Sequence of protein 1:
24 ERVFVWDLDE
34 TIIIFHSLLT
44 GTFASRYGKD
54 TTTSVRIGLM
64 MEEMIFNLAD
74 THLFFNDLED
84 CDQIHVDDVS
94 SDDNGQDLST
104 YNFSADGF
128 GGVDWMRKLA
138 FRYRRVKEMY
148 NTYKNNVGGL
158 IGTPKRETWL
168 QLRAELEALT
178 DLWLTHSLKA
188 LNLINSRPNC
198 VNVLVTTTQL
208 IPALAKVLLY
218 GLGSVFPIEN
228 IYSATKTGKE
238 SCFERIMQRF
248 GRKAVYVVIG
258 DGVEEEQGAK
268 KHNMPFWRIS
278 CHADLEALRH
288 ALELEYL

Sequence of protein 2:
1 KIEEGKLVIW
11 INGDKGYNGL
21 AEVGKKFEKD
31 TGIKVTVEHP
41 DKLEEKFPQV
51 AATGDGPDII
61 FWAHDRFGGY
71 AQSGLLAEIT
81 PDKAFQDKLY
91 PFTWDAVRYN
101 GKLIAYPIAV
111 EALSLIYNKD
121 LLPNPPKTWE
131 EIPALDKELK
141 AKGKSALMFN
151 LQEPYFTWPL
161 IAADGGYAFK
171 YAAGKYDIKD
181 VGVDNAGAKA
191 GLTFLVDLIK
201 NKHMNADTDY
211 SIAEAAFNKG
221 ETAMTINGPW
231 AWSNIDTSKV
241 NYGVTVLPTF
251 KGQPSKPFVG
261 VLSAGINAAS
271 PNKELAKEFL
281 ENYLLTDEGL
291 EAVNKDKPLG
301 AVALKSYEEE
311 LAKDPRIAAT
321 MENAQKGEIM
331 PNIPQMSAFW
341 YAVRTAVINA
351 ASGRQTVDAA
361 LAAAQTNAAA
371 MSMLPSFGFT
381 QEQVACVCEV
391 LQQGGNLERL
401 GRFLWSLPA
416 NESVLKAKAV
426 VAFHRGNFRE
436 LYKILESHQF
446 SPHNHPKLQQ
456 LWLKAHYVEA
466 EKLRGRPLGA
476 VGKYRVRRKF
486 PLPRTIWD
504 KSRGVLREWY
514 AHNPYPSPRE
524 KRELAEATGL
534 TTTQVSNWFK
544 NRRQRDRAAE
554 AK

These two protein chains interact to form a complex.

Residue-level contacts at the interface:
Residue V387 in protein 2 is in contact with residue A288 in protein 1 (closest heavy-atom distance 4.7 Å).
Residue V387 in protein 2 contacts residue L294 in protein 1 (closest heavy-atom distance 4.1 Å).
Residue E389 in protein 2 is in contact with residue P272 in protein 1 (closest heavy-atom distance 4.0 Å).
Residue L391 in protein 2 contacts residue Y293 in protein 1 (closest heavy-atom distance 3.5 Å).
Residue V390 in protein 2 is in contact with residue V254 in protein 1 (closest heavy-atom distance 3.9 Å).
Residue F377 in protein 2 interacts with residue A284 in protein 1 (closest heavy-atom distance 3.8 Å).
Residue F403 in protein 2 interacts with residue Y293 in protein 1 (closest heavy-atom distance 3.5 Å).
Residue F379 in protein 2 contacts residue W274 in protein 1 (closest heavy-atom distance 4.0 Å).
Residue L391 in protein 2 is in contact with residue E292 in protein 1 (closest heavy-atom distance 4.2 Å).
Residue C386 in protein 2 contacts residue L294 in protein 1 (closest heavy-atom distance 4.4 Å).
Residue L374 in protein 2 is in contact with residue Y293 in protein 1 (closest heavy-atom distance 3.7 Å).
Residue G394 in protein 2 is in contact with residue V252 in protein 1 (closest heavy-atom distance 3.6 Å).
Residue Q383 in protein 2 is in contact with residue A284 in protein 1 (closest heavy-atom distance 3.7 Å).
Residue F379 in protein 2 contacts residue Y293 in protein 1 (closest heavy-atom distance 3.9 Å).
Residue P375 in protein 2 contacts residue L291 in protein 1 (closest heavy-atom distance 4.5 Å).
Residue R399 in protein 2 is in contact with residue L291 in protein 1 (closest heavy-atom distance 4.5 Å).
Residue Q383 in protein 2 interacts with residue W274 in protein 1 (closest heavy-atom distance 3.6 Å).
Residue R399 in protein 2 contacts residue E292 in protein 1 (closest heavy-atom distance 3.1 Å).
Residue Q393 in protein 2 contacts residue V252 in protein 1 (closest heavy-atom distance 3.6 Å).
Residue F379 in protein 2 contacts residue A288 in protein 1 (closest heavy-atom distance 3.8 Å).
Residue V390 in protein 2 interacts with residue V252 in protein 1 (closest heavy-atom distance 4.3 Å).
Residue F377 in protein 2 interacts with residue E283 in protein 1 (closest heavy-atom distance 4.9 Å).
Residue Q383 in protein 2 interacts with residue D281 in protein 1 (closest heavy-atom distance 3.7 Å).
Residue Q393 in protein 2 interacts with residue P272 in protein 1 (closest heavy-atom distance 3.7 Å).
Residue F379 in protein 2 contacts residue L291 in protein 1 (closest heavy-atom distance 4.8 Å).
Residue Q393 in protein 2 contacts residue N270 in protein 1 (closest heavy-atom distance 3.2 Å).
Residue F377 in protein 2 contacts residue H287 in protein 1 (closest heavy-atom distance 3.4 Å).
Residue F379 in protein 2 contacts residue H287 in protein 1 (closest heavy-atom distance 4.1 Å).
Residue V390 in protein 2 is in contact with residue R25 in protein 1 (closest heavy-atom distance 3.5 Å).
Residue F379 in protein 2 interacts with residue A284 in protein 1 (closest heavy-atom distance 3.4 Å).
Residue H448 in protein 2 interacts with residue K267 in protein 1 (closest heavy-atom distance 5.0 Å).
Residue L391 in protein 2 is in contact with residue R25 in protein 1 (closest heavy-atom distance 4.3 Å).
Residue H448 in protein 2 interacts with residue N270 in protein 1 (closest heavy-atom distance 4.6 Å).
Residue S406 in protein 2 is in contact with residue Y293 in protein 1 (closest heavy-atom distance 3.8 Å).
Residue C386 in protein 2 is in contact with residue F273 in protein 1 (closest heavy-atom distance 3.6 Å).
Residue C386 in protein 2 contacts residue W274 in protein 1 (closest heavy-atom distance 4.0 Å).
Residue V387 in protein 2 contacts residue W274 in protein 1 (closest heavy-atom distance 4.2 Å).
Residue Q393 in protein 2 contacts residue Y253 in protein 1 (closest heavy-atom distance 4.7 Å).
Residue V390 in protein 2 interacts with residue Y293 in protein 1 (closest heavy-atom distance 4.3 Å).
Residue C386 in protein 2 is in contact with residue V254 in protein 1 (closest heavy-atom distance 4.8 Å).
Residue V387 in protein 2 is in contact with residue Y293 in protein 1 (closest heavy-atom distance 3.7 Å).
Residue G394 in protein 2 is in contact with residue R25 in protein 1 (closest heavy-atom distance 3.5 Å).
Residue L374 in protein 2 interacts with residue L291 in protein 1 (closest heavy-atom distance 3.9 Å).
Residue V390 in protein 2 contacts residue L294 in protein 1 (closest heavy-atom distance 3.7 Å).
Residue V390 in protein 2 is in contact with residue P272 in protein 1 (closest heavy-atom distance 3.6 Å).
Residue E382 in protein 2 contacts residue R275 in protein 1 (closest heavy-atom distance 2.3 Å).
Residue N396 in protein 2 contacts residue R25 in protein 1 (closest heavy-atom distance 2.9 Å).
Residue C386 in protein 2 is in contact with residue P272 in protein 1 (closest heavy-atom distance 3.9 Å).